Sequence of the second protein:
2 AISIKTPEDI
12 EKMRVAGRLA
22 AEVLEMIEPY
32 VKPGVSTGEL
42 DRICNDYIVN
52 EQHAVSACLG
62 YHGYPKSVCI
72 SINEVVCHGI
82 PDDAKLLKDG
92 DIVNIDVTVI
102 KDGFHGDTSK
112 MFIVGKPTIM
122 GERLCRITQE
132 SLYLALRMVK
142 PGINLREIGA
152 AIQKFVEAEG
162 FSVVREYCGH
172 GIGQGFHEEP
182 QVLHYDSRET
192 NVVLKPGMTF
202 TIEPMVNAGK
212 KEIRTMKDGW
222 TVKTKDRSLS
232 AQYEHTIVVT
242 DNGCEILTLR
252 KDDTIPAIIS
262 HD

These two protein chains interact to form a complex.

Sequence of the first protein:
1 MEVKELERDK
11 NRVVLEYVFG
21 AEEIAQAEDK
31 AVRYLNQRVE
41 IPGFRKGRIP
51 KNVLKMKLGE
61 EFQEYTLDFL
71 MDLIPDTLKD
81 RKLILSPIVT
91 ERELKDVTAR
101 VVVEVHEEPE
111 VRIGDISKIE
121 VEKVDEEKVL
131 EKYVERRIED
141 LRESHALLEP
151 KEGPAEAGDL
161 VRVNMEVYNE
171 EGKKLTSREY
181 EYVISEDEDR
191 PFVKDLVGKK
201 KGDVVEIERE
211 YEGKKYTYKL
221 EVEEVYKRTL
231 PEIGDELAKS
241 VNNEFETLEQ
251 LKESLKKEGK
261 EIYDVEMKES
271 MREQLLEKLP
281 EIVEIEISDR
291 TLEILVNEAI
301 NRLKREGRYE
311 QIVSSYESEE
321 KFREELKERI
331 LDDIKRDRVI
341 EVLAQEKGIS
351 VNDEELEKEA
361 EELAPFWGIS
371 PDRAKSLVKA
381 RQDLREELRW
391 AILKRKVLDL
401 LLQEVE

Interface contacts:
Residue K335 in the first protein contacts residue G35 in the second protein (closest heavy-atom distance 4.5 Å).
Residue R81 in the first protein contacts residue H54 in the second protein (closest heavy-atom distance 4.7 Å).